Sequence of protein 2:
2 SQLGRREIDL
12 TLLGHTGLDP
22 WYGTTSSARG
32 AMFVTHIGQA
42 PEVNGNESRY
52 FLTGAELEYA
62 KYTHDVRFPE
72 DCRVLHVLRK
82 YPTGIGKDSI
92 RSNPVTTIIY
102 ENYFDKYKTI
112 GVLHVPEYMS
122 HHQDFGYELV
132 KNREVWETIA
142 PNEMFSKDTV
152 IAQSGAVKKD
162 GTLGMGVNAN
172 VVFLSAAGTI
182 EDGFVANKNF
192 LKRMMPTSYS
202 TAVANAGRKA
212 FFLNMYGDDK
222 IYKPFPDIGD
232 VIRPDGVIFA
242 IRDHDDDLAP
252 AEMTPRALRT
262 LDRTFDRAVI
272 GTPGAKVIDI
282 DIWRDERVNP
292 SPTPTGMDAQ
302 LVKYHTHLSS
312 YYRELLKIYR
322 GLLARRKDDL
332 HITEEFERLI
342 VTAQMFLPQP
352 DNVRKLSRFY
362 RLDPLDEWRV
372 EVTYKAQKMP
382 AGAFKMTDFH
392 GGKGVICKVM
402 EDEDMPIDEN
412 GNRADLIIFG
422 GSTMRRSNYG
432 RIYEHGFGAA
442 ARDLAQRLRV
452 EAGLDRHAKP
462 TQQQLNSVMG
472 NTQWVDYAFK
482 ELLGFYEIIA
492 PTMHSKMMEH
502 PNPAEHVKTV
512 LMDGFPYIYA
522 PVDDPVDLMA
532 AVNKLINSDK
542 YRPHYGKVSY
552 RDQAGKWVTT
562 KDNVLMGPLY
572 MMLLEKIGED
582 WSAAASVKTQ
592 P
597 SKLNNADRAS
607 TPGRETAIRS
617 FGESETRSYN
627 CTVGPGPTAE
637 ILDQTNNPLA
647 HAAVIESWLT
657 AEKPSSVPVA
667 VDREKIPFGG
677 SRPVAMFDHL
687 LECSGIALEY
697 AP

Sequence of protein 1:
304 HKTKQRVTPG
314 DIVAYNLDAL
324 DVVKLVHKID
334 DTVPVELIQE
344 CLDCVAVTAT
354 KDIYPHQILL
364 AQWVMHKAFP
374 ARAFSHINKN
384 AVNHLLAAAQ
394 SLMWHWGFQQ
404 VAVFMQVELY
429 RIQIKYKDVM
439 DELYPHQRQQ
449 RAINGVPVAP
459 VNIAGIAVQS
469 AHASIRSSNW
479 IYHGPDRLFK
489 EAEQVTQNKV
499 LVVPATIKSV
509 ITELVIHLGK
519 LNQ

Residue-level contacts at the interface:
Residue D247 in protein 2 is in contact with residue R446 in protein 1 (closest heavy-atom distance 2.5 Å).
Residue I651 in protein 2 interacts with residue V316 in protein 1 (closest heavy-atom distance 3.8 Å).
Residue D246 in protein 2 interacts with residue R375 in protein 1 (closest heavy-atom distance 3.8 Å).
Residue L655 in protein 2 is in contact with residue L320 in protein 1 (closest heavy-atom distance 3.8 Å).
Residue L249 in protein 2 is in contact with residue Q365 in protein 1 (closest heavy-atom distance 3.9 Å).
Residue F266 in protein 2 interacts with residue Y318 in protein 1 (closest heavy-atom distance 4.0 Å).
Residue Y223 in protein 2 is in contact with residue H444 in protein 1 (closest heavy-atom distance 3.8 Å).
Residue M254 in protein 2 is in contact with residue Y442 in protein 1 (closest heavy-atom distance 3.3 Å).
Residue T296 in protein 2 contacts residue Q447 in protein 1 (closest heavy-atom distance 3.8 Å).
Residue D248 in protein 2 interacts with residue S468 in protein 1 (closest heavy-atom distance 4.0 Å).
Residue D247 in protein 2 is in contact with residue I461 in protein 1 (closest heavy-atom distance 3.4 Å).
Residue V588 in protein 2 contacts residue P312 in protein 1 (closest heavy-atom distance 3.5 Å).
Residue T590 in protein 2 contacts residue P312 in protein 1 (closest heavy-atom distance 3.9 Å).
Residue F266 in protein 2 interacts with residue V310 in protein 1 (closest heavy-atom distance 3.7 Å).
Residue F266 in protein 2 contacts residue R375 in protein 1 (closest heavy-atom distance 3.9 Å).
Residue M298 in protein 2 is in contact with residue H444 in protein 1 (closest heavy-atom distance 3.5 Å).
Residue L655 in protein 2 interacts with residue A317 in protein 1 (closest heavy-atom distance 3.8 Å).
Residue E253 in protein 2 is in contact with residue H369 in protein 1 (closest heavy-atom distance 3.7 Å).
Residue R257 in protein 2 is in contact with residue H369 in protein 1 (closest heavy-atom distance 3.3 Å).
Residue A252 in protein 2 contacts residue H369 in protein 1 (closest heavy-atom distance 3.1 Å).
Residue N290 in protein 2 interacts with residue R449 in protein 1 (closest heavy-atom distance 3.3 Å).
Residue T294 in protein 2 interacts with residue Q447 in protein 1 (closest heavy-atom distance 3.5 Å).
Residue D244 in protein 2 is in contact with residue R375 in protein 1 (closest heavy-atom distance 3.3 Å).
Residue A250 in protein 2 is in contact with residue I461 in protein 1 (closest heavy-atom distance 3.8 Å).
Residue P592 in protein 2 contacts residue R309 in protein 1 (closest heavy-atom distance 3.5 Å).
Residue H245 in protein 2 is in contact with residue R446 in protein 1 (closest heavy-atom distance 3.1 Å).
Residue R257 in protein 2 interacts with residue N520 in protein 1 (closest heavy-atom distance 3.2 Å).
Residue P256 in protein 2 is in contact with residue Q521 in protein 1 (closest heavy-atom distance 3.9 Å).
Residue H647 in protein 2 contacts residue P312 in protein 1 (closest heavy-atom distance 2.9 Å).
Residue F266 in protein 2 interacts with residue A376 in protein 1 (closest heavy-atom distance 3.7 Å).
Residue D248 in protein 2 interacts with residue W366 in protein 1 (closest heavy-atom distance 2.9 Å).
Residue T296 in protein 2 is in contact with residue P443 in protein 1 (closest heavy-atom distance 3.3 Å).
Residue P295 in protein 2 is in contact with residue Q445 in protein 1 (closest heavy-atom distance 3.4 Å).
Residue P295 in protein 2 contacts residue H444 in protein 1 (closest heavy-atom distance 4.0 Å).
Residue K589 in protein 2 contacts residue P312 in protein 1 (closest heavy-atom distance 4.0 Å).
Residue A250 in protein 2 interacts with residue A462 in protein 1 (closest heavy-atom distance 4.0 Å).
Residue S292 in protein 2 contacts residue Q447 in protein 1 (closest heavy-atom distance 3.6 Å).
Residue D246 in protein 2 contacts residue I461 in protein 1 (closest heavy-atom distance 3.6 Å).
Residue M254 in protein 2 is in contact with residue I461 in protein 1 (closest heavy-atom distance 3.8 Å).
Residue T265 in protein 2 contacts residue Y318 in protein 1 (closest heavy-atom distance 3.4 Å).
Residue E253 in protein 2 is in contact with residue R375 in protein 1 (closest heavy-atom distance 2.9 Å).
Residue P592 in protein 2 interacts with residue K307 in protein 1 (closest heavy-atom distance 3.5 Å).
Residue P256 in protein 2 interacts with residue L441 in protein 1 (closest heavy-atom distance 4.0 Å).
Residue T296 in protein 2 is in contact with residue Q445 in protein 1 (closest heavy-atom distance 3.3 Å).
Residue F266 in protein 2 is in contact with residue P373 in protein 1 (closest heavy-atom distance 3.9 Å).
Residue P251 in protein 2 interacts with residue Y442 in protein 1 (closest heavy-atom distance 3.7 Å).
Residue T255 in protein 2 contacts residue N520 in protein 1 (closest heavy-atom distance 3.3 Å).
Residue S587 in protein 2 is in contact with residue P312 in protein 1 (closest heavy-atom distance 2.3 Å).
Residue K589 in protein 2 is in contact with residue T311 in protein 1 (closest heavy-atom distance 3.4 Å).
Residue D248 in protein 2 interacts with residue L362 in protein 1 (closest heavy-atom distance 3.5 Å).
Residue I651 in protein 2 contacts residue G313 in protein 1 (closest heavy-atom distance 3.6 Å).
Residue D263 in protein 2 contacts residue P373 in protein 1 (closest heavy-atom distance 3.6 Å).
Residue T656 in protein 2 contacts residue L320 in protein 1 (closest heavy-atom distance 3.8 Å).
Residue P251 in protein 2 contacts residue W366 in protein 1 (closest heavy-atom distance 3.5 Å).
Residue T296 in protein 2 interacts with residue H444 in protein 1 (closest heavy-atom distance 3.1 Å).
Residue A252 in protein 2 contacts residue Q365 in protein 1 (closest heavy-atom distance 3.3 Å).
Residue P251 in protein 2 interacts with residue V513 in protein 1 (closest heavy-atom distance 3.7 Å).
Residue D247 in protein 2 interacts with residue A465 in protein 1 (closest heavy-atom distance 4.0 Å).
Residue R257 in protein 2 interacts with residue K370 in protein 1 (closest heavy-atom distance 3.2 Å).
Residue E652 in protein 2 interacts with residue V316 in protein 1 (closest heavy-atom distance 3.9 Å).

This data describes a binding interaction between two proteins.